Sequence of the second protein:
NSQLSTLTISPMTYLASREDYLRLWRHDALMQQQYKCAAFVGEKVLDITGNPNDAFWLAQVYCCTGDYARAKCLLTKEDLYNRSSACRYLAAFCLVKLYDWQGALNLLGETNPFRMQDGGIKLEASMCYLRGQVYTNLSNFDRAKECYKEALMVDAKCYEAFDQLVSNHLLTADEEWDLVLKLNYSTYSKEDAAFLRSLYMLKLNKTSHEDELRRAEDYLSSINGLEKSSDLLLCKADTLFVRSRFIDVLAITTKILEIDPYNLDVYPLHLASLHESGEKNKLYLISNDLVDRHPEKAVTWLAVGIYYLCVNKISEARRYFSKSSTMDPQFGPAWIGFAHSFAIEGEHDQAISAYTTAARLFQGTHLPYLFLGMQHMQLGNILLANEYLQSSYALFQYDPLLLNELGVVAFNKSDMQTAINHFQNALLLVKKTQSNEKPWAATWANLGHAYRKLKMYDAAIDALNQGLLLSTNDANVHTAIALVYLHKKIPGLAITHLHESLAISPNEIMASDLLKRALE

Sequence of the first protein:
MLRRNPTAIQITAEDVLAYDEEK

The following describes two proteins that form a bound complex.

Residue-level contacts at the interface:
Residue F446 in the second protein is in contact with residue L3 in the first protein (closest heavy-atom distance 3.7 Å).
Residue L589 in the second protein interacts with residue V17 in the first protein (closest heavy-atom distance 3.9 Å).
Residue Q450 in the second protein interacts with residue R5 in the first protein (closest heavy-atom distance 2.9 Å).
Residue M449 in the second protein interacts with residue N6 in the first protein (closest heavy-atom distance 3.6 Å).
Residue H562 in the second protein contacts residue Y20 in the first protein (closest heavy-atom distance 3.2 Å).
Residue I381 in the second protein contacts residue L3 in the first protein (closest heavy-atom distance 3.8 Å).
Residue M585 in the second protein contacts residue A14 in the first protein (closest heavy-atom distance 3.0 Å).
Residue F446 in the second protein interacts with residue R5 in the first protein (closest heavy-atom distance 3.9 Å).
Residue L561 in the second protein is in contact with residue Y20 in the first protein (closest heavy-atom distance 3.5 Å).
Residue N479 in the second protein is in contact with residue T8 in the first protein (closest heavy-atom distance 3.4 Å).
Residue M585 in the second protein contacts residue I12 in the first protein (closest heavy-atom distance 3.3 Å).
Residue L476 in the second protein interacts with residue P7 in the first protein (closest heavy-atom distance 3.7 Å).
Residue V483 in the second protein contacts residue T8 in the first protein (closest heavy-atom distance 4.0 Å).
Residue Y430 in the second protein interacts with residue R5 in the first protein (closest heavy-atom distance 2.6 Å).
Residue A347 in the second protein interacts with residue M2 in the first protein (closest heavy-atom distance 3.8 Å).
Residue E480 in the second protein is in contact with residue T8 in the first protein (closest heavy-atom distance 2.8 Å).
Residue H524 in the second protein contacts residue I10 in the first protein (closest heavy-atom distance 3.5 Å).
Residue I411 in the second protein is in contact with residue M2 in the first protein (closest heavy-atom distance 3.4 Å).
Residue L476 in the second protein is in contact with residue R5 in the first protein (closest heavy-atom distance 3.7 Å).
Residue N551 in the second protein contacts residue I12 in the first protein (closest heavy-atom distance 3.2 Å).
Residue A418 in the second protein contacts residue R5 in the first protein (closest heavy-atom distance 3.5 Å).
Residue N521 in the second protein is in contact with residue A9 in the first protein (closest heavy-atom distance 3.8 Å).
Residue H415 in the second protein contacts residue R5 in the first protein (closest heavy-atom distance 3.6 Å).
Residue P514 in the second protein contacts residue P7 in the first protein (closest heavy-atom distance 3.7 Å).
Residue R592 in the second protein contacts residue D21 in the first protein (closest heavy-atom distance 2.7 Å).
Residue L442 in the second protein contacts residue M2 in the first protein (closest heavy-atom distance 3.4 Å).
Residue H415 in the second protein is in contact with residue L3 in the first protein (closest heavy-atom distance 3.3 Å).
Residue L558 in the second protein is in contact with residue I12 in the first protein (closest heavy-atom distance 3.5 Å).
Residue M449 in the second protein is in contact with residue T8 in the first protein (closest heavy-atom distance 3.9 Å).
Residue A517 in the second protein interacts with residue P7 in the first protein (closest heavy-atom distance 4.0 Å).
Residue T518 in the second protein interacts with residue P7 in the first protein (closest heavy-atom distance 3.9 Å).
Residue N479 in the second protein contacts residue P7 in the first protein (closest heavy-atom distance 3.5 Å).
Residue F486 in the second protein contacts residue I10 in the first protein (closest heavy-atom distance 3.7 Å).
Residue H524 in the second protein is in contact with residue I12 in the first protein (closest heavy-atom distance 3.6 Å).
Residue D474 in the second protein is in contact with residue R4 in the first protein (closest heavy-atom distance 2.4 Å).
Residue F321 in the second protein is in contact with residue R4 in the first protein (closest heavy-atom distance 3.7 Å).
Residue F446 in the second protein interacts with residue M2 in the first protein (closest heavy-atom distance 3.7 Å).
Residue M449 in the second protein is in contact with residue R5 in the first protein (closest heavy-atom distance 3.3 Å).
Residue H350 in the second protein interacts with residue L3 in the first protein (closest heavy-atom distance 3.6 Å).
Residue P443 in the second protein interacts with residue M2 in the first protein (closest heavy-atom distance 3.2 Å).
Residue N551 in the second protein contacts residue Q11 in the first protein (closest heavy-atom distance 3.2 Å).
Residue W515 in the second protein is in contact with residue P7 in the first protein (closest heavy-atom distance 3.3 Å).
Residue F316 in the second protein interacts with residue M2 in the first protein (closest heavy-atom distance 3.2 Å).
Residue M585 in the second protein contacts residue T13 in the first protein (closest heavy-atom distance 2.9 Å).
Residue L558 in the second protein is in contact with residue D16 in the first protein (closest heavy-atom distance 4.0 Å).
Residue A517 in the second protein interacts with residue A9 in the first protein (closest heavy-atom distance 3.9 Å).
Residue N521 in the second protein contacts residue T8 in the first protein (closest heavy-atom distance 3.0 Å).
Residue H415 in the second protein is in contact with residue R4 in the first protein (closest heavy-atom distance 3.8 Å).
Residue K528 in the second protein is in contact with residue D16 in the first protein (closest heavy-atom distance 4.0 Å).
Residue G412 in the second protein is in contact with residue L3 in the first protein (closest heavy-atom distance 3.9 Å).
Residue A555 in the second protein is in contact with residue I12 in the first protein (closest heavy-atom distance 3.5 Å).
Residue R527 in the second protein is in contact with residue I12 in the first protein (closest heavy-atom distance 4.0 Å).
Residue R592 in the second protein interacts with residue V17 in the first protein (closest heavy-atom distance 3.6 Å).
Residue I411 in the second protein interacts with residue L3 in the first protein (closest heavy-atom distance 3.8 Å).
Residue P514 in the second protein is in contact with residue N6 in the first protein (closest heavy-atom distance 3.4 Å).
Residue E480 in the second protein contacts residue P7 in the first protein (closest heavy-atom distance 3.5 Å).
Residue R527 in the second protein is in contact with residue D16 in the first protein (closest heavy-atom distance 2.7 Å).
Residue L476 in the second protein is in contact with residue R4 in the first protein (closest heavy-atom distance 3.6 Å).
Residue F437 in the second protein interacts with residue M2 in the first protein (closest heavy-atom distance 4.0 Å).
Residue N521 in the second protein contacts residue I10 in the first protein (closest heavy-atom distance 2.9 Å).